Sequence of the second protein:
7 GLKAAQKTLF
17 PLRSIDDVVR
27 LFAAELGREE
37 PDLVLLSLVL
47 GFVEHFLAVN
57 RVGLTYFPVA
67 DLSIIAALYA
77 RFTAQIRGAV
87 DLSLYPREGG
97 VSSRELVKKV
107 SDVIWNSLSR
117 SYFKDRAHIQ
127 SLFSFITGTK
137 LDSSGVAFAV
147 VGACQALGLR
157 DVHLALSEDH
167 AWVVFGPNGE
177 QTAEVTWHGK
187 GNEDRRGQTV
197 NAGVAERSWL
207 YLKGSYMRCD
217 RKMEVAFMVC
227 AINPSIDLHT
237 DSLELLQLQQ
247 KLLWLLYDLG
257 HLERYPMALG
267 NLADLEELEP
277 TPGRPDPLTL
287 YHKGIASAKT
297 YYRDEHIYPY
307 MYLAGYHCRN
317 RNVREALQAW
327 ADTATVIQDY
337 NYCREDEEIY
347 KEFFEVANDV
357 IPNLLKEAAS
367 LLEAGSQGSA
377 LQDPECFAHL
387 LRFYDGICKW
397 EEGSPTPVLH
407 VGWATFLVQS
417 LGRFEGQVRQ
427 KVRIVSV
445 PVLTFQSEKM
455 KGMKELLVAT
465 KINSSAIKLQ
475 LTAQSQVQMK

Sequence of the first protein:
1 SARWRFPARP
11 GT

Contacts between the two chains:
Residue R122 in the second protein interacts with residue S1 in the first protein (closest heavy-atom distance 3.9 Å).
Residue N229 in the second protein is in contact with residue W4 in the first protein (closest heavy-atom distance 4.8 Å).
Residue D121 in the second protein is in contact with residue R3 in the first protein (closest heavy-atom distance 3.5 Å).
Residue H166 in the second protein is in contact with residue F6 in the first protein (closest heavy-atom distance 3.4 Å).
Residue R122 in the second protein is in contact with residue R3 in the first protein (closest heavy-atom distance 4.3 Å).
Residue M263 in the second protein is in contact with residue F6 in the first protein (closest heavy-atom distance 4.1 Å).
Residue D165 in the second protein contacts residue R9 in the first protein (closest heavy-atom distance 4.2 Å).
Residue M263 in the second protein is in contact with residue R9 in the first protein (closest heavy-atom distance 3.7 Å).
Residue L162 in the second protein interacts with residue F6 in the first protein (closest heavy-atom distance 4.2 Å).
Residue S231 in the second protein interacts with residue A2 in the first protein (closest heavy-atom distance 3.9 Å).
Residue E348 in the second protein is in contact with residue R5 in the first protein (closest heavy-atom distance 3.9 Å).
Residue C226 in the second protein interacts with residue A8 in the first protein (closest heavy-atom distance 3.9 Å).
Residue L234 in the second protein contacts residue A2 in the first protein (closest heavy-atom distance 4.3 Å).
Residue D165 in the second protein is in contact with residue F6 in the first protein (closest heavy-atom distance 3.6 Å).
Residue F223 in the second protein interacts with residue P7 in the first protein (closest heavy-atom distance 3.7 Å).
Residue I232 in the second protein contacts residue A2 in the first protein (closest heavy-atom distance 4.2 Å).
Residue S140 in the second protein contacts residue P7 in the first protein (closest heavy-atom distance 3.5 Å).
Residue Y308 in the second protein interacts with residue A8 in the first protein (closest heavy-atom distance 2.6 Å).
Residue E164 in the second protein contacts residue F6 in the first protein (closest heavy-atom distance 3.5 Å).
Residue S140 in the second protein interacts with residue F6 in the first protein (closest heavy-atom distance 3.9 Å).
Residue D138 in the second protein interacts with residue W4 in the first protein (closest heavy-atom distance 2.8 Å).
Residue M263 in the second protein contacts residue A8 in the first protein (closest heavy-atom distance 3.4 Å).
Residue Y261 in the second protein is in contact with residue A8 in the first protein (closest heavy-atom distance 4.8 Å).
Residue A123 in the second protein is in contact with residue A2 in the first protein (closest heavy-atom distance 3.7 Å).
Residue Y304 in the second protein contacts residue R9 in the first protein (closest heavy-atom distance 3.3 Å).
Residue Y261 in the second protein is in contact with residue P7 in the first protein (closest heavy-atom distance 4.8 Å).
Residue L234 in the second protein is in contact with residue R3 in the first protein (closest heavy-atom distance 3.8 Å).
Residue E348 in the second protein is in contact with residue R9 in the first protein (closest heavy-atom distance 2.9 Å).
Residue C226 in the second protein contacts residue P7 in the first protein (closest heavy-atom distance 4.0 Å).
Residue M263 in the second protein interacts with residue P7 in the first protein (closest heavy-atom distance 3.5 Å).
Residue K120 in the second protein interacts with residue W4 in the first protein (closest heavy-atom distance 4.4 Å).
Residue A123 in the second protein is in contact with residue W4 in the first protein (closest heavy-atom distance 3.7 Å).
Residue Y304 in the second protein interacts with residue P10 in the first protein (closest heavy-atom distance 3.4 Å).
Residue A264 in the second protein is in contact with residue A8 in the first protein (closest heavy-atom distance 4.3 Å).
Residue E344 in the second protein is in contact with residue R9 in the first protein (closest heavy-atom distance 2.9 Å).
Residue E348 in the second protein is in contact with residue P10 in the first protein (closest heavy-atom distance 4.5 Å).
Residue L234 in the second protein interacts with residue S1 in the first protein (closest heavy-atom distance 3.0 Å).
Residue Y308 in the second protein is in contact with residue P10 in the first protein (closest heavy-atom distance 3.7 Å).
Residue S140 in the second protein is in contact with residue W4 in the first protein (closest heavy-atom distance 3.7 Å).
Residue R122 in the second protein interacts with residue A2 in the first protein (closest heavy-atom distance 4.5 Å).
Residue N267 in the second protein is in contact with residue A8 in the first protein (closest heavy-atom distance 3.9 Å).
Residue D121 in the second protein contacts residue A2 in the first protein (closest heavy-atom distance 4.7 Å).
Residue S139 in the second protein is in contact with residue W4 in the first protein (closest heavy-atom distance 4.4 Å).
Residue N229 in the second protein interacts with residue R3 in the first protein (closest heavy-atom distance 3.5 Å).
Residue D233 in the second protein is in contact with residue A2 in the first protein (closest heavy-atom distance 4.2 Å).
Residue F223 in the second protein interacts with residue F6 in the first protein (closest heavy-atom distance 4.8 Å).
Residue A123 in the second protein contacts residue R3 in the first protein (closest heavy-atom distance 3.9 Å).
Residue S163 in the second protein is in contact with residue F6 in the first protein (closest heavy-atom distance 3.7 Å).
Residue A167 in the second protein is in contact with residue F6 in the first protein (closest heavy-atom distance 4.3 Å).
Residue M307 in the second protein is in contact with residue P10 in the first protein (closest heavy-atom distance 4.2 Å).
Residue D121 in the second protein contacts residue W4 in the first protein (closest heavy-atom distance 2.8 Å).
Residue H124 in the second protein is in contact with residue A2 in the first protein (closest heavy-atom distance 4.5 Å).
Residue R122 in the second protein interacts with residue W4 in the first protein (closest heavy-atom distance 3.5 Å).
Residue D270 in the second protein contacts residue G11 in the first protein (closest heavy-atom distance 4.9 Å).
Residue A227 in the second protein interacts with residue P7 in the first protein (closest heavy-atom distance 3.8 Å).
Residue Y308 in the second protein is in contact with residue R9 in the first protein (closest heavy-atom distance 3.9 Å).

The following describes two proteins that form a bound complex.